Sequence of chain A:
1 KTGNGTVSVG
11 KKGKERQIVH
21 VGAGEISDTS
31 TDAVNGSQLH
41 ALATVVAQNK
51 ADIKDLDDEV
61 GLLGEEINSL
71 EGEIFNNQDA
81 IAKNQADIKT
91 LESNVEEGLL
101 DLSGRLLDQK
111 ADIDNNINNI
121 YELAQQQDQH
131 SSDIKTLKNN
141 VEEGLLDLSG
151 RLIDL

Residue-level contacts at the interface:
Residue R105 in chain B interacts with residue S103 in chain A (closest heavy-atom distance 3.4 Å).
Residue N77 in chain B contacts residue I74 in chain A (closest heavy-atom distance 3.4 Å).
Residue D32 in chain B interacts with residue G36 in chain A (closest heavy-atom distance 2.8 Å).
Residue D32 in chain B contacts residue I18 in chain A (closest heavy-atom distance 3.3 Å).
Residue L70 in chain B is in contact with residue E71 in chain A (closest heavy-atom distance 3.3 Å).
Residue V21 in chain B is in contact with residue R16 in chain A (closest heavy-atom distance 3.4 Å).
Residue S30 in chain B interacts with residue G36 in chain A (closest heavy-atom distance 3.3 Å).
Residue H130 in chain B contacts residue H130 in chain A (closest heavy-atom distance 3.4 Å).
Residue Q17 in chain B is in contact with residue G5 in chain A (closest heavy-atom distance 3.2 Å).
Residue N49 in chain B contacts residue V46 in chain A (closest heavy-atom distance 3.4 Å).
Residue E25 in chain B is in contact with residue G36 in chain A (closest heavy-atom distance 3.4 Å).
Residue S30 in chain B contacts residue N35 in chain A (closest heavy-atom distance 3.4 Å).
Residue D28 in chain B contacts residue S37 in chain A (closest heavy-atom distance 3.5 Å).
Residue V46 in chain B is in contact with residue V46 in chain A (closest heavy-atom distance 3.4 Å).
Residue H130 in chain B contacts residue Q127 in chain A (closest heavy-atom distance 3.4 Å).
Residue L145 in chain B contacts residue L145 in chain A (closest heavy-atom distance 3.4 Å).
Residue N84 in chain B contacts residue I81 in chain A (closest heavy-atom distance 3.3 Å).
Residue N84 in chain B contacts residue N84 in chain A (closest heavy-atom distance 3.3 Å).
Residue Q17 in chain B interacts with residue V7 in chain A (closest heavy-atom distance 2.8 Å).
Residue L148 in chain B contacts residue L145 in chain A (closest heavy-atom distance 3.4 Å).
Residue R105 in chain B interacts with residue K110 in chain A (closest heavy-atom distance 3.3 Å).
Residue H20 in chain B contacts residue G10 in chain A (closest heavy-atom distance 3.5 Å).
Residue R16 in chain B is in contact with residue N4 in chain A (closest heavy-atom distance 3.4 Å).
Residue S27 in chain B interacts with residue S37 in chain A (closest heavy-atom distance 3.2 Å).
Residue Q109 in chain B is in contact with residue K110 in chain A (closest heavy-atom distance 2.8 Å).
Residue L42 in chain B contacts residue L39 in chain A (closest heavy-atom distance 3.4 Å).
Residue N116 in chain B contacts residue I117 in chain A (closest heavy-atom distance 3.5 Å).
Residue I26 in chain B contacts residue L39 in chain A (closest heavy-atom distance 3.5 Å).
Residue A33 in chain B contacts residue I18 in chain A (closest heavy-atom distance 2.8 Å).
Residue Q126 in chain B is in contact with residue Q127 in chain A (closest heavy-atom distance 3.0 Å).
Residue V19 in chain B contacts residue V9 in chain A (closest heavy-atom distance 3.1 Å).
Residue R151 in chain B interacts with residue S149 in chain A (closest heavy-atom distance 2.9 Å).
Residue I18 in chain B interacts with residue V7 in chain A (closest heavy-atom distance 3.2 Å).
Residue D154 in chain B contacts residue L155 in chain A (closest heavy-atom distance 2.8 Å).
Residue L63 in chain B contacts residue I67 in chain A (closest heavy-atom distance 3.4 Å).
Residue S27 in chain B interacts with residue H40 in chain A (closest heavy-atom distance 3.5 Å).
Residue H20 in chain B contacts residue R16 in chain A (closest heavy-atom distance 3.2 Å).
Residue V95 in chain B interacts with residue V95 in chain A (closest heavy-atom distance 3.5 Å).
Residue Q109 in chain B contacts residue L106 in chain A (closest heavy-atom distance 3.2 Å).
Residue T31 in chain B contacts residue V21 in chain A (closest heavy-atom distance 2.9 Å).
Residue H20 in chain B is in contact with residue S8 in chain A (closest heavy-atom distance 3.1 Å).
Residue Q17 in chain B interacts with residue T6 in chain A (closest heavy-atom distance 3.0 Å).
Residue S30 in chain B contacts residue S37 in chain A (closest heavy-atom distance 3.1 Å).
Residue V19 in chain B is in contact with residue V7 in chain A (closest heavy-atom distance 2.8 Å).
Residue H20 in chain B interacts with residue E15 in chain A (closest heavy-atom distance 3.3 Å).
Residue N77 in chain B is in contact with residue Q78 in chain A (closest heavy-atom distance 3.2 Å).
Residue Q127 in chain B contacts residue Q127 in chain A (closest heavy-atom distance 3.4 Å).
Residue I113 in chain B interacts with residue I113 in chain A (closest heavy-atom distance 3.1 Å).
Residue D32 in chain B contacts residue N35 in chain A (closest heavy-atom distance 2.9 Å).
Residue G22 in chain B contacts residue R16 in chain A (closest heavy-atom distance 2.6 Å).
Residue L148 in chain B contacts residue S149 in chain A (closest heavy-atom distance 3.5 Å).
Residue T31 in chain B interacts with residue H20 in chain A (closest heavy-atom distance 3.4 Å).
Residue L123 in chain B contacts residue Q127 in chain A (closest heavy-atom distance 3.3 Å).
Residue A23 in chain B contacts residue Q17 in chain A (closest heavy-atom distance 3.0 Å).
Residue L106 in chain B interacts with residue L106 in chain A (closest heavy-atom distance 3.2 Å).
Residue H130 in chain B interacts with residue S131 in chain A (closest heavy-atom distance 2.8 Å).
Residue V45 in chain B interacts with residue V46 in chain A (closest heavy-atom distance 3.4 Å).
Residue V34 in chain B is in contact with residue V34 in chain A (closest heavy-atom distance 3.5 Å).
Residue N84 in chain B is in contact with residue Q85 in chain A (closest heavy-atom distance 3.1 Å).
Residue H20 in chain B contacts residue V9 in chain A (closest heavy-atom distance 3.3 Å).

The following describes two proteins that form a bound complex.

Sequence of chain B:
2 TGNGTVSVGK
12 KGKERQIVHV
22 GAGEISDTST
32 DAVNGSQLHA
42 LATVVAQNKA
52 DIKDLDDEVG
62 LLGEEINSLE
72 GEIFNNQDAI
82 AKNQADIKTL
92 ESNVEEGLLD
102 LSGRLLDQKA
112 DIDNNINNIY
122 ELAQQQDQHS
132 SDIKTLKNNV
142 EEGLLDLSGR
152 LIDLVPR